Contacts between the two chains:
Residue S447 in chain B interacts with residue K23 in chain A (closest heavy-atom distance 2.6 Å).
Residue Q452 in chain B contacts residue P26 in chain A (closest heavy-atom distance 3.2 Å).
Residue V470 in chain B is in contact with residue V7 in chain A (closest heavy-atom distance 3.8 Å).
Residue M466 in chain B interacts with residue I10 in chain A (closest heavy-atom distance 3.4 Å).
Residue Q423 in chain B is in contact with residue R6 in chain A (closest heavy-atom distance 3.5 Å).
Residue L312 in chain B interacts with residue L20 in chain A (closest heavy-atom distance 2.2 Å).
Residue D467 in chain B interacts with residue K3 in chain A (closest heavy-atom distance 3.0 Å).
Residue K448 in chain B contacts residue K23 in chain A (closest heavy-atom distance 3.2 Å).
Residue A478 in chain B is in contact with residue H28 in chain A (closest heavy-atom distance 3.3 Å).
Residue F487 in chain B contacts residue I15 in chain A (closest heavy-atom distance 3.4 Å).
Residue F441 in chain B contacts residue L22 in chain A (closest heavy-atom distance 4.0 Å).
Residue I348 in chain B interacts with residue V12 in chain A (closest heavy-atom distance 3.9 Å).
Residue G439 in chain B contacts residue K23 in chain A (closest heavy-atom distance 3.9 Å).
Residue M484 in chain B contacts residue T18 in chain A (closest heavy-atom distance 3.4 Å).
Residue Q488 in chain B is in contact with residue T18 in chain A (closest heavy-atom distance 3.0 Å).
Residue Q488 in chain B is in contact with residue S24 in chain A (closest heavy-atom distance 3.9 Å).
Residue V307 in chain B is in contact with residue V19 in chain A (closest heavy-atom distance 3.5 Å).
Residue V450 in chain B interacts with residue S24 in chain A (closest heavy-atom distance 3.0 Å).
Residue Q481 in chain B contacts residue H28 in chain A (closest heavy-atom distance 3.5 Å).
Residue E367 in chain B contacts residue L1 in chain A (closest heavy-atom distance 3.9 Å).
Residue N449 in chain B is in contact with residue S24 in chain A (closest heavy-atom distance 2.9 Å).
Residue N364 in chain B contacts residue L1 in chain A (closest heavy-atom distance 3.1 Å).
Residue K448 in chain B contacts residue S24 in chain A (closest heavy-atom distance 2.6 Å).
Residue R371 in chain B contacts residue L1 in chain A (closest heavy-atom distance 4.0 Å).
Residue Q481 in chain B is in contact with residue H27 in chain A (closest heavy-atom distance 2.8 Å).
Residue S368 in chain B is in contact with residue I5 in chain A (closest heavy-atom distance 3.0 Å).
Residue Q452 in chain B interacts with residue T31 in chain A (closest heavy-atom distance 3.7 Å).
Residue A456 in chain B is in contact with residue T31 in chain A (closest heavy-atom distance 3.7 Å).
Residue V450 in chain B interacts with residue K23 in chain A (closest heavy-atom distance 3.4 Å).
Residue M462 in chain B is in contact with residue I10 in chain A (closest heavy-atom distance 3.6 Å).
Residue M484 in chain B contacts residue I25 in chain A (closest heavy-atom distance 3.5 Å).
Residue M462 in chain B is in contact with residue L14 in chain A (closest heavy-atom distance 3.4 Å).
Residue I339 in chain B interacts with residue W16 in chain A (closest heavy-atom distance 3.2 Å).
Residue K426 in chain B contacts residue R6 in chain A (closest heavy-atom distance 3.3 Å).
Residue V307 in chain B contacts residue W16 in chain A (closest heavy-atom distance 3.9 Å).
Residue D467 in chain B interacts with residue V7 in chain A (closest heavy-atom distance 3.2 Å).
Residue V450 in chain B interacts with residue P26 in chain A (closest heavy-atom distance 3.2 Å).
Residue N315 in chain B is in contact with residue L21 in chain A (closest heavy-atom distance 3.9 Å).
Residue R485 in chain B contacts residue H27 in chain A (closest heavy-atom distance 3.1 Å).
Residue Q452 in chain B is in contact with residue H28 in chain A (closest heavy-atom distance 3.8 Å).
Residue I319 in chain B is in contact with residue L21 in chain A (closest heavy-atom distance 2.3 Å).
Residue Q488 in chain B contacts residue L22 in chain A (closest heavy-atom distance 3.7 Å).
Residue R371 in chain B is in contact with residue D2 in chain A (closest heavy-atom distance 3.1 Å).
Residue F441 in chain B is in contact with residue L21 in chain A (closest heavy-atom distance 3.5 Å).
Residue L372 in chain B contacts residue I9 in chain A (closest heavy-atom distance 3.9 Å).
Residue V307 in chain B interacts with residue L20 in chain A (closest heavy-atom distance 3.3 Å).
Residue L440 in chain B interacts with residue L22 in chain A (closest heavy-atom distance 3.1 Å).
Residue F427 in chain B contacts residue R6 in chain A (closest heavy-atom distance 4.0 Å).
Residue R485 in chain B contacts residue I25 in chain A (closest heavy-atom distance 3.0 Å).
Residue Q452 in chain B is in contact with residue P32 in chain A (closest heavy-atom distance 3.5 Å).
Residue L322 in chain B contacts residue L21 in chain A (closest heavy-atom distance 3.9 Å).
Residue K442 in chain B interacts with residue L22 in chain A (closest heavy-atom distance 3.4 Å).
Residue Q452 in chain B is in contact with residue S29 in chain A (closest heavy-atom distance 3.3 Å).
Residue S368 in chain B is in contact with residue L1 in chain A (closest heavy-atom distance 3.9 Å).
Residue F345 in chain B contacts residue G8 in chain A (closest heavy-atom distance 3.4 Å).
Residue F441 in chain B contacts residue K23 in chain A (closest heavy-atom distance 3.8 Å).
Residue Q488 in chain B contacts residue K23 in chain A (closest heavy-atom distance 2.7 Å).
Residue M342 in chain B is in contact with residue W16 in chain A (closest heavy-atom distance 3.0 Å).
Residue K442 in chain B interacts with residue L21 in chain A (closest heavy-atom distance 2.7 Å).
Residue M465 in chain B interacts with residue I10 in chain A (closest heavy-atom distance 3.9 Å).

This data describes a binding interaction between two proteins.

Sequence of chain A:
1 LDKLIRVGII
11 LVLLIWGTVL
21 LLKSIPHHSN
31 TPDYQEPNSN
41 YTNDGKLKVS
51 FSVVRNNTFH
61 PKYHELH

Sequence of chain B:
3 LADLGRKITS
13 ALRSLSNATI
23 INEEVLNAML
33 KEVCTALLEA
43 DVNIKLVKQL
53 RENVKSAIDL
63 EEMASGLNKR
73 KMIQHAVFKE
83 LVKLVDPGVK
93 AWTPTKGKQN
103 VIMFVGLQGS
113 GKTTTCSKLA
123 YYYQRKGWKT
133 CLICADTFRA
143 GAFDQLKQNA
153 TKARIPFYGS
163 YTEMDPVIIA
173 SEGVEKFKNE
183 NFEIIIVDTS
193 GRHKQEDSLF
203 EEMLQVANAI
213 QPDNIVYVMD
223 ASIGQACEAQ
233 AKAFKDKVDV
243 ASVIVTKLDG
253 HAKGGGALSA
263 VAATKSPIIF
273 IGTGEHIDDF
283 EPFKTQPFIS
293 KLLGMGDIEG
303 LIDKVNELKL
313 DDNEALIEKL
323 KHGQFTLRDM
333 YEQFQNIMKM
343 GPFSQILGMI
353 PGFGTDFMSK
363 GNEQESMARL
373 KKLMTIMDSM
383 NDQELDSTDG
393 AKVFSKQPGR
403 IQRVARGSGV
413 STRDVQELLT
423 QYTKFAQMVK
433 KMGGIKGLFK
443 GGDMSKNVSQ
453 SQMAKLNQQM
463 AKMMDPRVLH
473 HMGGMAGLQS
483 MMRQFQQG